Sequence of chain B:
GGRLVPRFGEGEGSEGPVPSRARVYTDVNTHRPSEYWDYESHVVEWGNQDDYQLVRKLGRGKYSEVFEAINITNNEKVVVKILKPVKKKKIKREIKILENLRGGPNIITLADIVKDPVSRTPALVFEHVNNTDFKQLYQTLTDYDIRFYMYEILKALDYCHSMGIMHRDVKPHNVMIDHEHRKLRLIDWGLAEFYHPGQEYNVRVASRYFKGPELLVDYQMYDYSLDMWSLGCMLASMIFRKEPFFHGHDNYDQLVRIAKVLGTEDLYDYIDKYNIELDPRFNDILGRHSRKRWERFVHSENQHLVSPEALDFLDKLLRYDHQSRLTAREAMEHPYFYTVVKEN

Residue-level contacts at the interface:
Residue D150 in chain B contacts residue G6 in chain A (closest heavy-atom distance 3.6 Å).
Residue F101 in chain B contacts residue L4 in chain A (closest heavy-atom distance 3.5 Å).
Residue L88 in chain B is in contact with residue L4 in chain A (closest heavy-atom distance 4.0 Å).
Residue I116 in chain B contacts residue Y5 in chain A (closest heavy-atom distance 3.6 Å).
Residue D84 in chain B interacts with residue R3 in chain A (closest heavy-atom distance 4.0 Å).
Residue S153 in chain B interacts with residue Y5 in chain A (closest heavy-atom distance 4.9 Å).
Residue Q83 in chain B is in contact with residue G6 in chain A (closest heavy-atom distance 3.4 Å).
Residue T155 in chain B contacts residue Y5 in chain A (closest heavy-atom distance 3.9 Å).
Residue V114 in chain B contacts residue F7 in chain A (closest heavy-atom distance 3.2 Å).
Residue D150 in chain B is in contact with residue Y5 in chain A (closest heavy-atom distance 3.2 Å).
Residue Q83 in chain B interacts with residue F7 in chain A (closest heavy-atom distance 3.4 Å).
Residue Y86 in chain B contacts residue F7 in chain A (closest heavy-atom distance 3.6 Å).
Residue Q87 in chain B contacts residue K8 in chain A (closest heavy-atom distance 3.2 Å).
Residue V148 in chain B contacts residue F7 in chain A (closest heavy-atom distance 3.7 Å).
Residue L88 in chain B is in contact with residue F7 in chain A (closest heavy-atom distance 3.7 Å).
Residue I116 in chain B is in contact with residue F7 in chain A (closest heavy-atom distance 3.9 Å).
Residue Y86 in chain B is in contact with residue K8 in chain A (closest heavy-atom distance 4.3 Å).
Residue E99 in chain B contacts residue Y5 in chain A (closest heavy-atom distance 3.2 Å).
Residue Q83 in chain B is in contact with residue Y5 in chain A (closest heavy-atom distance 2.9 Å).
Residue I116 in chain B is in contact with residue L4 in chain A (closest heavy-atom distance 4.7 Å).
Residue A157 in chain B interacts with residue F7 in chain A (closest heavy-atom distance 3.7 Å).
Residue L88 in chain B is in contact with residue K8 in chain A (closest heavy-atom distance 2.9 Å).

This data describes a binding interaction between two proteins.

Sequence of chain A:
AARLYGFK